Sequence of chain B:
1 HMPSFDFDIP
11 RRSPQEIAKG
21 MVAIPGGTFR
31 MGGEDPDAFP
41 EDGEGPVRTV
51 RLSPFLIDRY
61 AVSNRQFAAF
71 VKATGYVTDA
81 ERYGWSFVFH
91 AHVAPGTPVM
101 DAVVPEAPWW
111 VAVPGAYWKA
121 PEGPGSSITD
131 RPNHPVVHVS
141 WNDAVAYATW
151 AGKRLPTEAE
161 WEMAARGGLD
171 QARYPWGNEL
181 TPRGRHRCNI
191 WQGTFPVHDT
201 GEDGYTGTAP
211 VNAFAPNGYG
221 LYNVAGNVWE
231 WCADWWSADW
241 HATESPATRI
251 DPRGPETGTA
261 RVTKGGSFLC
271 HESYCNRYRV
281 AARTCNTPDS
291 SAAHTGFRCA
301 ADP

These two protein chains interact to form a complex.

Sequence of chain A:
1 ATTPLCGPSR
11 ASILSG

Residue-level contacts at the interface:
Residue D79 in chain B is in contact with residue R10 in chain A (closest heavy-atom distance 4.2 Å).
Residue R277 in chain B interacts with residue T3 in chain A (closest heavy-atom distance 3.4 Å).
Residue S290 in chain B contacts residue R10 in chain A (closest heavy-atom distance 2.9 Å).
Residue C275 in chain B interacts with residue P4 in chain A (closest heavy-atom distance 4.0 Å).
Residue P105 in chain B interacts with residue L5 in chain A (closest heavy-atom distance 3.8 Å).
Residue V104 in chain B is in contact with residue L5 in chain A (closest heavy-atom distance 3.3 Å).
Residue W110 in chain B is in contact with residue L5 in chain A (closest heavy-atom distance 4.8 Å).
Residue F87 in chain B interacts with residue I13 in chain A (closest heavy-atom distance 3.9 Å).
Residue A102 in chain B interacts with residue I13 in chain A (closest heavy-atom distance 3.7 Å).
Residue H294 in chain B contacts residue G7 in chain A (closest heavy-atom distance 4.8 Å).
Residue N286 in chain B is in contact with residue G7 in chain A (closest heavy-atom distance 3.5 Å).
Residue A292 in chain B is in contact with residue P8 in chain A (closest heavy-atom distance 4.0 Å).
Residue R277 in chain B contacts residue P4 in chain A (closest heavy-atom distance 2.9 Å).
Residue S291 in chain B interacts with residue R10 in chain A (closest heavy-atom distance 2.8 Å).
Residue C270 in chain B interacts with residue C6 in chain A (closest heavy-atom distance 4.7 Å).
Residue T284 in chain B contacts residue G7 in chain A (closest heavy-atom distance 4.7 Å).
Residue T287 in chain B is in contact with residue R10 in chain A (closest heavy-atom distance 4.1 Å).
Residue F87 in chain B contacts residue R10 in chain A (closest heavy-atom distance 4.1 Å).
Residue N286 in chain B interacts with residue S9 in chain A (closest heavy-atom distance 3.1 Å).
Residue W110 in chain B contacts residue C6 in chain A (closest heavy-atom distance 4.5 Å).
Residue H294 in chain B is in contact with residue P8 in chain A (closest heavy-atom distance 3.8 Å).
Residue R277 in chain B contacts residue C6 in chain A (closest heavy-atom distance 3.3 Å).
Residue V104 in chain B contacts residue I13 in chain A (closest heavy-atom distance 4.0 Å).
Residue C275 in chain B contacts residue C6 in chain A (closest heavy-atom distance 3.5 Å).
Residue F87 in chain B interacts with residue S12 in chain A (closest heavy-atom distance 4.8 Å).
Residue Y83 in chain B contacts residue R10 in chain A (closest heavy-atom distance 3.5 Å).
Residue F87 in chain B contacts residue S9 in chain A (closest heavy-atom distance 3.6 Å).
Residue F39 in chain B interacts with residue P4 in chain A (closest heavy-atom distance 3.5 Å).
Residue T287 in chain B interacts with residue A11 in chain A (closest heavy-atom distance 4.7 Å).
Residue R277 in chain B contacts residue L5 in chain A (closest heavy-atom distance 4.1 Å).
Residue A80 in chain B contacts residue R10 in chain A (closest heavy-atom distance 3.3 Å).
Residue E106 in chain B is in contact with residue T2 in chain A (closest heavy-atom distance 4.0 Å).
Residue S86 in chain B is in contact with residue R10 in chain A (closest heavy-atom distance 4.3 Å).
Residue V103 in chain B contacts residue S12 in chain A (closest heavy-atom distance 3.9 Å).
Residue S291 in chain B is in contact with residue P8 in chain A (closest heavy-atom distance 4.7 Å).
Residue E41 in chain B contacts residue T3 in chain A (closest heavy-atom distance 3.0 Å).
Residue W110 in chain B interacts with residue P8 in chain A (closest heavy-atom distance 3.8 Å).
Residue T287 in chain B is in contact with residue S9 in chain A (closest heavy-atom distance 3.5 Å).
Residue P105 in chain B contacts residue S12 in chain A (closest heavy-atom distance 3.3 Å).
Residue W109 in chain B interacts with residue L5 in chain A (closest heavy-atom distance 4.3 Å).
Residue Y274 in chain B is in contact with residue L5 in chain A (closest heavy-atom distance 2.9 Å).
Residue D42 in chain B is in contact with residue T3 in chain A (closest heavy-atom distance 4.0 Å).
Residue S290 in chain B interacts with residue P8 in chain A (closest heavy-atom distance 3.9 Å).
Residue V104 in chain B interacts with residue P8 in chain A (closest heavy-atom distance 4.1 Å).
Residue V103 in chain B interacts with residue I13 in chain A (closest heavy-atom distance 3.5 Å).
Residue H294 in chain B interacts with residue C6 in chain A (closest heavy-atom distance 2.6 Å).
Residue V104 in chain B contacts residue S12 in chain A (closest heavy-atom distance 3.7 Å).
Residue D289 in chain B contacts residue R10 in chain A (closest heavy-atom distance 2.8 Å).
Residue W229 in chain B contacts residue C6 in chain A (closest heavy-atom distance 3.7 Å).
Residue W85 in chain B contacts residue I13 in chain A (closest heavy-atom distance 3.6 Å).
Residue C285 in chain B contacts residue G7 in chain A (closest heavy-atom distance 4.0 Å).
Residue A107 in chain B contacts residue L5 in chain A (closest heavy-atom distance 3.8 Å).
Residue T284 in chain B interacts with residue C6 in chain A (closest heavy-atom distance 4.2 Å).
Residue W85 in chain B interacts with residue R10 in chain A (closest heavy-atom distance 3.0 Å).
Residue M100 in chain B interacts with residue I13 in chain A (closest heavy-atom distance 4.3 Å).
Residue S290 in chain B interacts with residue S9 in chain A (closest heavy-atom distance 3.3 Å).
Residue F39 in chain B contacts residue T3 in chain A (closest heavy-atom distance 4.0 Å).
Residue Y274 in chain B interacts with residue P4 in chain A (closest heavy-atom distance 3.4 Å).
Residue F87 in chain B contacts residue P8 in chain A (closest heavy-atom distance 3.3 Å).
Residue N286 in chain B interacts with residue P8 in chain A (closest heavy-atom distance 2.9 Å).